Sequence of chain A:
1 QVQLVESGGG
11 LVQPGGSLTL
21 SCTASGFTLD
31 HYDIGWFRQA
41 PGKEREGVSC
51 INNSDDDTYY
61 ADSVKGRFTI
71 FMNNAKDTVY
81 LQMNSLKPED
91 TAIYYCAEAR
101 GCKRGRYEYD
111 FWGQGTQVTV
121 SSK

Sequence of chain B:
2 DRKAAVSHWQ

Residue-level contacts at the interface:
Residue Y59 in chain A contacts residue W10 in chain B (closest heavy-atom distance 3.7 Å).
Residue R104 in chain A contacts residue S8 in chain B (closest heavy-atom distance 3.2 Å).
Residue Y109 in chain A interacts with residue S8 in chain B (closest heavy-atom distance 3.9 Å).
Residue R106 in chain A is in contact with residue A6 in chain B (closest heavy-atom distance 3.4 Å).
Residue G35 in chain A contacts residue W10 in chain B (closest heavy-atom distance 4.3 Å).
Residue E108 in chain A is in contact with residue R3 in chain B (closest heavy-atom distance 4.4 Å).
Residue E44 in chain A contacts residue V7 in chain B (closest heavy-atom distance 3.6 Å).
Residue R45 in chain A contacts residue A5 in chain B (closest heavy-atom distance 4.0 Å).
Residue G47 in chain A is in contact with residue V7 in chain B (closest heavy-atom distance 2.7 Å).
Residue F37 in chain A interacts with residue A6 in chain B (closest heavy-atom distance 3.7 Å).
Residue R45 in chain A contacts residue A6 in chain B (closest heavy-atom distance 3.4 Å).
Residue F111 in chain A interacts with residue D2 in chain B (closest heavy-atom distance 2.9 Å).
Residue Y107 in chain A is in contact with residue K4 in chain B (closest heavy-atom distance 4.1 Å).
Residue D110 in chain A is in contact with residue R3 in chain B (closest heavy-atom distance 2.8 Å).
Residue R45 in chain A interacts with residue V7 in chain B (closest heavy-atom distance 3.0 Å).
Residue Y109 in chain A interacts with residue W10 in chain B (closest heavy-atom distance 4.6 Å).
Residue K103 in chain A contacts residue W10 in chain B (closest heavy-atom distance 3.5 Å).
Residue R106 in chain A contacts residue V7 in chain B (closest heavy-atom distance 3.5 Å).
Residue Y109 in chain A interacts with residue R3 in chain B (closest heavy-atom distance 3.3 Å).
Residue K103 in chain A interacts with residue S8 in chain B (closest heavy-atom distance 2.7 Å).
Residue G105 in chain A contacts residue A6 in chain B (closest heavy-atom distance 3.7 Å).
Residue Y107 in chain A is in contact with residue A6 in chain B (closest heavy-atom distance 3.1 Å).
Residue G47 in chain A interacts with residue S8 in chain B (closest heavy-atom distance 4.5 Å).
Residue R104 in chain A is in contact with residue W10 in chain B (closest heavy-atom distance 3.3 Å).
Residue S49 in chain A interacts with residue W10 in chain B (closest heavy-atom distance 3.4 Å).
Residue C50 in chain A interacts with residue W10 in chain B (closest heavy-atom distance 3.5 Å).
Residue R104 in chain A interacts with residue H9 in chain B (closest heavy-atom distance 4.5 Å).
Residue Y109 in chain A contacts residue A6 in chain B (closest heavy-atom distance 4.0 Å).
Residue R45 in chain A interacts with residue D2 in chain B (closest heavy-atom distance 4.3 Å).
Residue E46 in chain A contacts residue V7 in chain B (closest heavy-atom distance 3.5 Å).
Residue D110 in chain A is in contact with residue D2 in chain B (closest heavy-atom distance 3.9 Å).
Residue E108 in chain A contacts residue K4 in chain B (closest heavy-atom distance 3.6 Å).
Residue C102 in chain A is in contact with residue W10 in chain B (closest heavy-atom distance 2.9 Å).
Residue R106 in chain A is in contact with residue H9 in chain B (closest heavy-atom distance 4.3 Å).
Residue R45 in chain A is in contact with residue K4 in chain B (closest heavy-atom distance 3.5 Å).
Residue G105 in chain A contacts residue V7 in chain B (closest heavy-atom distance 3.4 Å).
Residue F111 in chain A interacts with residue A6 in chain B (closest heavy-atom distance 4.7 Å).
Residue W36 in chain A is in contact with residue W10 in chain B (closest heavy-atom distance 3.9 Å).
Residue Y107 in chain A interacts with residue S8 in chain B (closest heavy-atom distance 4.2 Å).
Residue Y59 in chain A interacts with residue Q11 in chain B (closest heavy-atom distance 3.4 Å).
Residue D62 in chain A contacts residue Q11 in chain B (closest heavy-atom distance 4.7 Å).
Residue Y107 in chain A is in contact with residue A5 in chain B (closest heavy-atom distance 3.2 Å).
Residue Y109 in chain A contacts residue D2 in chain B (closest heavy-atom distance 3.3 Å).
Residue E108 in chain A interacts with residue A5 in chain B (closest heavy-atom distance 4.0 Å).
Residue V48 in chain A contacts residue W10 in chain B (closest heavy-atom distance 3.8 Å).
Residue A61 in chain A contacts residue W10 in chain B (closest heavy-atom distance 3.6 Å).
Residue G105 in chain A is in contact with residue S8 in chain B (closest heavy-atom distance 2.8 Å).
Residue A99 in chain A contacts residue W10 in chain B (closest heavy-atom distance 4.5 Å).
Residue A61 in chain A contacts residue Q11 in chain B (closest heavy-atom distance 4.7 Å).
Residue A61 in chain A contacts residue H9 in chain B (closest heavy-atom distance 4.7 Å).
Residue F111 in chain A interacts with residue K4 in chain B (closest heavy-atom distance 3.5 Å).
Residue F37 in chain A interacts with residue W10 in chain B (closest heavy-atom distance 3.9 Å).
Residue Y60 in chain A contacts residue H9 in chain B (closest heavy-atom distance 4.6 Å).
Residue Y60 in chain A is in contact with residue Q11 in chain B (closest heavy-atom distance 2.9 Å).
Residue E46 in chain A interacts with residue A6 in chain B (closest heavy-atom distance 4.4 Å).
Residue Y60 in chain A interacts with residue W10 in chain B (closest heavy-atom distance 3.3 Å).
Residue Y109 in chain A interacts with residue K4 in chain B (closest heavy-atom distance 2.9 Å).
Residue T58 in chain A contacts residue Q11 in chain B (closest heavy-atom distance 4.3 Å).
Residue Q39 in chain A contacts residue K4 in chain B (closest heavy-atom distance 3.3 Å).
Residue G47 in chain A interacts with residue W10 in chain B (closest heavy-atom distance 3.4 Å).

These two protein chains interact to form a complex.